Contacts between the two chains:
Residue Y76 in the second protein is in contact with residue L87 in the first protein (closest heavy-atom distance 3.7 Å).
Residue N78 in the second protein contacts residue L87 in the first protein (closest heavy-atom distance 3.2 Å).
Residue H80 in the second protein interacts with residue A91 in the first protein (closest heavy-atom distance 3.7 Å).
Residue N78 in the second protein interacts with residue E90 in the first protein (closest heavy-atom distance 4.0 Å).
Residue D77 in the second protein interacts with residue L87 in the first protein (closest heavy-atom distance 5.0 Å).
Residue K81 in the second protein interacts with residue A91 in the first protein (closest heavy-atom distance 3.9 Å).
Residue H80 in the second protein interacts with residue R88 in the first protein (closest heavy-atom distance 3.6 Å).
Residue N78 in the second protein is in contact with residue A91 in the first protein (closest heavy-atom distance 3.5 Å).
Residue H80 in the second protein contacts residue K92 in the first protein (closest heavy-atom distance 4.0 Å).
Residue Y76 in the second protein is in contact with residue H83 in the first protein (closest heavy-atom distance 3.3 Å).
Residue H80 in the second protein contacts residue L87 in the first protein (closest heavy-atom distance 3.6 Å).
Residue H80 in the second protein interacts with residue D84 in the first protein (closest heavy-atom distance 3.8 Å).
Residue K81 in the second protein is in contact with residue E90 in the first protein (closest heavy-atom distance 4.4 Å).

Sequence of the first protein:
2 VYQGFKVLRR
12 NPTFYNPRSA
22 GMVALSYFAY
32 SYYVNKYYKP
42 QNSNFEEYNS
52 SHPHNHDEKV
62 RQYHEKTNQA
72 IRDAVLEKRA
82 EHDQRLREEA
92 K

These two protein chains interact to form a complex.

Sequence of the second protein:
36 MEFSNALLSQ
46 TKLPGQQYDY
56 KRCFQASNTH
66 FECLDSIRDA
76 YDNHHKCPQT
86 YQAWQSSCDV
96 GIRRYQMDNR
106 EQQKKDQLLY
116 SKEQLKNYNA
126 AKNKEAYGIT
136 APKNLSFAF